Residue-level contacts at the interface:
Residue H1078 in chain B interacts with residue G1260 in chain A (closest heavy-atom distance 2.9 Å).
Residue M1027 in chain B interacts with residue K85 in chain A (closest heavy-atom distance 3.2 Å).
Residue N852 in chain B is in contact with residue Y103 in chain A (closest heavy-atom distance 3.3 Å).
Residue C1431 in chain B is in contact with residue R32 in chain A (closest heavy-atom distance 3.2 Å).
Residue Q1136 in chain B interacts with residue S77 in chain A (closest heavy-atom distance 3.2 Å).
Residue Q744 in chain B interacts with residue Q104 in chain A (closest heavy-atom distance 3.3 Å).
Residue E737 in chain B is in contact with residue G112 in chain A (closest heavy-atom distance 3.0 Å).
Residue L1408 in chain B interacts with residue E30 in chain A (closest heavy-atom distance 3.4 Å).
Residue K1032 in chain B contacts residue K205 in chain A (closest heavy-atom distance 3.0 Å).
Residue Q716 in chain B interacts with residue E120 in chain A (closest heavy-atom distance 3.1 Å).
Residue P1419 in chain B contacts residue Y14 in chain A (closest heavy-atom distance 2.9 Å).
Residue Y746 in chain B contacts residue M372 in chain A (closest heavy-atom distance 3.3 Å).
Residue S1087 in chain B is in contact with residue L91 in chain A (closest heavy-atom distance 3.3 Å).
Residue R751 in chain B interacts with residue H468 in chain A (closest heavy-atom distance 3.2 Å).
Residue D1107 in chain B is in contact with residue W64 in chain A (closest heavy-atom distance 3.4 Å).
Residue H1150 in chain B interacts with residue L62 in chain A (closest heavy-atom distance 3.3 Å).
Residue C1141 in chain B contacts residue Q71 in chain A (closest heavy-atom distance 3.3 Å).
Residue R1191 in chain B is in contact with residue M69 in chain A (closest heavy-atom distance 2.9 Å).
Residue C749 in chain B is in contact with residue T138 in chain A (closest heavy-atom distance 3.2 Å).
Residue G750 in chain B interacts with residue R436 in chain A (closest heavy-atom distance 2.6 Å).
Residue W1056 in chain B interacts with residue I1259 in chain A (closest heavy-atom distance 3.2 Å).
Residue L1030 in chain B interacts with residue Y88 in chain A (closest heavy-atom distance 3.3 Å).
Residue A1427 in chain B is in contact with residue T34 in chain A (closest heavy-atom distance 3.2 Å).
Residue K1268 in chain B contacts residue L56 in chain A (closest heavy-atom distance 3.2 Å).
Residue K1017 in chain B is in contact with residue I817 in chain A (closest heavy-atom distance 3.3 Å).
Residue Q854 in chain B is in contact with residue S102 in chain A (closest heavy-atom distance 3.3 Å).
Residue R751 in chain B contacts residue D437 in chain A (closest heavy-atom distance 3.1 Å).
Residue Q1005 in chain B contacts residue F194 in chain A (closest heavy-atom distance 3.0 Å).
Residue Q854 in chain B contacts residue Y103 in chain A (closest heavy-atom distance 3.2 Å).
Residue K1088 in chain B is in contact with residue E90 in chain A (closest heavy-atom distance 3.3 Å).
Residue F771 in chain B is in contact with residue I114 in chain A (closest heavy-atom distance 3.3 Å).
Residue L1144 in chain B contacts residue Q71 in chain A (closest heavy-atom distance 3.3 Å).
Residue E1036 in chain B is in contact with residue R202 in chain A (closest heavy-atom distance 3.3 Å).
Residue R751 in chain B is in contact with residue R436 in chain A (closest heavy-atom distance 3.1 Å).
Residue V783 in chain B interacts with residue I141 in chain A (closest heavy-atom distance 3.1 Å).
Residue R1148 in chain B is in contact with residue W64 in chain A (closest heavy-atom distance 2.9 Å).
Residue T937 in chain B contacts residue V121 in chain A (closest heavy-atom distance 3.3 Å).
Residue K1017 in chain B contacts residue S132 in chain A (closest heavy-atom distance 3.2 Å).
Residue L1118 in chain B contacts residue W64 in chain A (closest heavy-atom distance 3.3 Å).
Residue Q744 in chain B is in contact with residue R107 in chain A (closest heavy-atom distance 3.1 Å).
Residue A748 in chain B is in contact with residue T138 in chain A (closest heavy-atom distance 2.7 Å).
Residue H1006 in chain B contacts residue G192 in chain A (closest heavy-atom distance 2.7 Å).
Residue Y746 in chain B contacts residue N371 in chain A (closest heavy-atom distance 2.6 Å).
Residue H1006 in chain B interacts with residue F194 in chain A (closest heavy-atom distance 3.2 Å).
Residue K1010 in chain B interacts with residue F194 in chain A (closest heavy-atom distance 3.3 Å).
Residue Q1005 in chain B interacts with residue D195 in chain A (closest heavy-atom distance 2.9 Å).
Residue D1272 in chain B interacts with residue L56 in chain A (closest heavy-atom distance 3.0 Å).
Residue L713 in chain B interacts with residue R107 in chain A (closest heavy-atom distance 3.2 Å).
Residue Y949 in chain B interacts with residue P95 in chain A (closest heavy-atom distance 2.7 Å).
Residue Q1040 in chain B is in contact with residue R202 in chain A (closest heavy-atom distance 3.2 Å).
Residue N1020 in chain B interacts with residue K93 in chain A (closest heavy-atom distance 3.2 Å).
Residue H1078 in chain B interacts with residue I1257 in chain A (closest heavy-atom distance 2.7 Å).
Residue Q726 in chain B contacts residue N371 in chain A (closest heavy-atom distance 2.9 Å).
Residue N950 in chain B interacts with residue I98 in chain A (closest heavy-atom distance 3.3 Å).
Residue L1408 in chain B is in contact with residue D31 in chain A (closest heavy-atom distance 3.3 Å).
Residue K1223 in chain B contacts residue D68 in chain A (closest heavy-atom distance 3.2 Å).
Residue N1024 in chain B contacts residue L92 in chain A (closest heavy-atom distance 3.2 Å).
Residue L1030 in chain B interacts with residue G84 in chain A (closest heavy-atom distance 3.3 Å).
Residue K1032 in chain B is in contact with residue P206 in chain A (closest heavy-atom distance 3.0 Å).
Residue E1147 in chain B contacts residue L67 in chain A (closest heavy-atom distance 3.4 Å).

Sequence of chain A:
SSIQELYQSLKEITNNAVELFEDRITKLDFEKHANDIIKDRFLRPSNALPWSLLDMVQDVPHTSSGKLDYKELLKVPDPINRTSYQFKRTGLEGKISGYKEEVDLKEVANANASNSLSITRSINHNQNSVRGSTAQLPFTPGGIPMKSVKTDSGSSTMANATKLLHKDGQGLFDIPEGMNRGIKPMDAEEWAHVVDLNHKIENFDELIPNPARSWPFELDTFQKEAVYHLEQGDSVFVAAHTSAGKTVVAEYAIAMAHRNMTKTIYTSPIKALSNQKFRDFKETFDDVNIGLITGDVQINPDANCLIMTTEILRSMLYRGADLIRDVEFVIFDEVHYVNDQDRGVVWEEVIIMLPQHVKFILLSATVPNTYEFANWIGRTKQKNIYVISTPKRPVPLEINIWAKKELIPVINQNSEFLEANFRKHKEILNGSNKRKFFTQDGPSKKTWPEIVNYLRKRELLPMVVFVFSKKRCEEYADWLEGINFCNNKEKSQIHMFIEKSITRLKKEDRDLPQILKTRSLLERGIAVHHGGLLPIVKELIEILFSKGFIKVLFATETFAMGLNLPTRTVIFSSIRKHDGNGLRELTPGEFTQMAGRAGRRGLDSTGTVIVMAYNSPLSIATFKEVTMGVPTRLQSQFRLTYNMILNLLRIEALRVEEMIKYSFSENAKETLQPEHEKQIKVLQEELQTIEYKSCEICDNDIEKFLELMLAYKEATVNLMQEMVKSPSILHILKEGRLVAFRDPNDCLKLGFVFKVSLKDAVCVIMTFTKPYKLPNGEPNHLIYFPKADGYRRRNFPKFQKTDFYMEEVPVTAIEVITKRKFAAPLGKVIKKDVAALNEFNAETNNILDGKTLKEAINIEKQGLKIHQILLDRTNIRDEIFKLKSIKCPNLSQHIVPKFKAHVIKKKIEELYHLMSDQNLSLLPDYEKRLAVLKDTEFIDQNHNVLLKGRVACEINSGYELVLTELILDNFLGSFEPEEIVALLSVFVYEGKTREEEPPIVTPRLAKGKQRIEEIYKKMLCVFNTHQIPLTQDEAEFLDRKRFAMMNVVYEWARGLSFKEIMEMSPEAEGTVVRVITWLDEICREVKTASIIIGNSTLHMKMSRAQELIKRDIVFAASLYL

The following describes two proteins that form a bound complex.

Sequence of chain B:
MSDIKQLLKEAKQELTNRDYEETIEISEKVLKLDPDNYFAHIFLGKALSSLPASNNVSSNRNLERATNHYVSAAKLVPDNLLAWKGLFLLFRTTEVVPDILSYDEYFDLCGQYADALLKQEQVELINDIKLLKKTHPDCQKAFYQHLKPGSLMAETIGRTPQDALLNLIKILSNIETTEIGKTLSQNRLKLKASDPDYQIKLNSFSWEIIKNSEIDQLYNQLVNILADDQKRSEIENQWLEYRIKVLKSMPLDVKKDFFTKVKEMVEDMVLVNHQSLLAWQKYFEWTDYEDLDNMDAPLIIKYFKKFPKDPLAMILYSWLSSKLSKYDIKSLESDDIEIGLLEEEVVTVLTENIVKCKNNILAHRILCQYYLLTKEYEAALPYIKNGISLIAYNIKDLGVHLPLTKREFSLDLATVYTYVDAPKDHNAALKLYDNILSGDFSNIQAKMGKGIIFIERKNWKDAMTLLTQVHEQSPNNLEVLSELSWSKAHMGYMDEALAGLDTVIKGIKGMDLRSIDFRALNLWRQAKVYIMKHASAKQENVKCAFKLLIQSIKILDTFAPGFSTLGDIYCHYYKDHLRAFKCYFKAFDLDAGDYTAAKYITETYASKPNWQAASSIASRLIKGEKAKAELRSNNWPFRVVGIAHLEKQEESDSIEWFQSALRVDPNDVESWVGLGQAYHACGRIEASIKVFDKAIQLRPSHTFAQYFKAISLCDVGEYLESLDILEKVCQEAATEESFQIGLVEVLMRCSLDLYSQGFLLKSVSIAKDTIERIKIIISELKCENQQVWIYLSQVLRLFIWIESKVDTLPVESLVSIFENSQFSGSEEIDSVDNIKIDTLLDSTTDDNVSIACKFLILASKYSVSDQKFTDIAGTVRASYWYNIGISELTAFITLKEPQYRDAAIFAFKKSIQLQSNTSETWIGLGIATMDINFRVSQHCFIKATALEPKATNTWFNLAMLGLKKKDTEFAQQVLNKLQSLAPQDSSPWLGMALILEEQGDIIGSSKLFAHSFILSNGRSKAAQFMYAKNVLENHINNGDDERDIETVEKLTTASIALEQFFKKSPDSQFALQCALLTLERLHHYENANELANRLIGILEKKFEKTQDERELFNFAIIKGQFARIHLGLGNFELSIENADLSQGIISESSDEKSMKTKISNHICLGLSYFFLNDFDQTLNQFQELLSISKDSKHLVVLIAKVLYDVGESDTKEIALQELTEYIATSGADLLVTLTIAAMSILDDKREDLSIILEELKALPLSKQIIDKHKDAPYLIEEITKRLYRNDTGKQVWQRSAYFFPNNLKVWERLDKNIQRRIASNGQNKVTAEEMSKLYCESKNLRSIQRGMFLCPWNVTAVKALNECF